The following describes two proteins that form a bound complex.

Interface contacts:
Residue P55 in chain B interacts with residue E98 in chain A (closest heavy-atom distance 3.4 Å).
Residue T52 in chain B interacts with residue K91 in chain A (closest heavy-atom distance 2.9 Å).
Residue N86 in chain B contacts residue M102 in chain A (closest heavy-atom distance 3.7 Å).
Residue F64 in chain B interacts with residue V99 in chain A (closest heavy-atom distance 3.7 Å).
Residue L51 in chain B contacts residue K91 in chain A (closest heavy-atom distance 3.7 Å).
Residue L54 in chain B contacts residue A95 in chain A (closest heavy-atom distance 3.8 Å).
Residue I48 in chain B interacts with residue K91 in chain A (closest heavy-atom distance 3.7 Å).
Residue L90 in chain B interacts with residue V99 in chain A (closest heavy-atom distance 3.4 Å).
Residue P55 in chain B is in contact with residue V99 in chain A (closest heavy-atom distance 3.8 Å).
Residue P55 in chain B contacts residue A95 in chain A (closest heavy-atom distance 3.6 Å).
Residue N86 in chain B is in contact with residue S101 in chain A (closest heavy-atom distance 3.7 Å).
Residue F71 in chain B contacts residue V104 in chain A (closest heavy-atom distance 4.8 Å).
Residue A56 in chain B interacts with residue E98 in chain A (closest heavy-atom distance 4.6 Å).
Residue M60 in chain B contacts residue M102 in chain A (closest heavy-atom distance 3.5 Å).
Residue L89 in chain B contacts residue V104 in chain A (closest heavy-atom distance 4.0 Å).
Residue L90 in chain B is in contact with residue S101 in chain A (closest heavy-atom distance 4.6 Å).
Residue L94 in chain B is in contact with residue M100 in chain A (closest heavy-atom distance 4.0 Å).
Residue L51 in chain B interacts with residue A95 in chain A (closest heavy-atom distance 4.7 Å).
Residue L94 in chain B interacts with residue Y96 in chain A (closest heavy-atom distance 4.7 Å).
Residue G72 in chain B contacts residue V104 in chain A (closest heavy-atom distance 4.0 Å).
Residue F64 in chain B is in contact with residue M102 in chain A (closest heavy-atom distance 4.0 Å).
Residue I48 in chain B interacts with residue V88 in chain A (closest heavy-atom distance 3.8 Å).
Residue L90 in chain B contacts residue V104 in chain A (closest heavy-atom distance 3.6 Å).
Residue L90 in chain B contacts residue M100 in chain A (closest heavy-atom distance 3.6 Å).
Residue L90 in chain B interacts with residue M102 in chain A (closest heavy-atom distance 3.8 Å).
Residue F47 in chain B interacts with residue V88 in chain A (closest heavy-atom distance 4.6 Å).
Residue P85 in chain B contacts residue V104 in chain A (closest heavy-atom distance 3.5 Å).
Residue T44 in chain B contacts residue M84 in chain A (closest heavy-atom distance 3.5 Å).
Residue L51 in chain B is in contact with residue V88 in chain A (closest heavy-atom distance 3.7 Å).
Residue L51 in chain B contacts residue L92 in chain A (closest heavy-atom distance 4.2 Å).
Residue G91 in chain B contacts residue M100 in chain A (closest heavy-atom distance 3.8 Å).
Residue R75 in chain B is in contact with residue V104 in chain A (closest heavy-atom distance 2.4 Å).
Residue N86 in chain B is in contact with residue M100 in chain A (closest heavy-atom distance 2.8 Å).
Residue L54 in chain B contacts residue L92 in chain A (closest heavy-atom distance 4.4 Å).
Residue L59 in chain B is in contact with residue V99 in chain A (closest heavy-atom distance 4.4 Å).
Residue L94 in chain B is in contact with residue V99 in chain A (closest heavy-atom distance 4.7 Å).
Residue I68 in chain B is in contact with residue V104 in chain A (closest heavy-atom distance 3.9 Å).

Sequence of chain A:
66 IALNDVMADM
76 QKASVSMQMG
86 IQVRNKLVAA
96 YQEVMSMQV

Sequence of chain B:
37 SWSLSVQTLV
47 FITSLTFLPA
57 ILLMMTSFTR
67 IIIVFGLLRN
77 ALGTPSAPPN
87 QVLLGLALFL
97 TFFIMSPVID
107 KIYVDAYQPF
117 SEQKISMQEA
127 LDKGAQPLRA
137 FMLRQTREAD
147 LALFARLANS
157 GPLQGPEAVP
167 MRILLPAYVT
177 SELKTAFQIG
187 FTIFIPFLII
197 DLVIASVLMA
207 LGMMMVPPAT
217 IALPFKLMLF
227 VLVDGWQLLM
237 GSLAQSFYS